Sequence of chain B:
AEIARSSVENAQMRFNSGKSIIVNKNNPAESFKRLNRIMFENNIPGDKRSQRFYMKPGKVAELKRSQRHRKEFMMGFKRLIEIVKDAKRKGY

The following describes two proteins that form a bound complex.

Sequence of chain A:
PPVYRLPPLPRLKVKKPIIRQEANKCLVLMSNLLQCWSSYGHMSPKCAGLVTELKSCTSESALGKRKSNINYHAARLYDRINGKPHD

Contacts between the two chains:
Residue R79 in chain B is in contact with residue Y4 in chain A (closest heavy-atom distance 3.8 Å).
Residue Y92 in chain B interacts with residue L81 in chain A (closest heavy-atom distance 3.6 Å).
Residue V84 in chain B is in contact with residue A78 in chain A (closest heavy-atom distance 3.5 Å).
Residue K88 in chain B contacts residue N73 in chain A (closest heavy-atom distance 3.6 Å).
Residue I81 in chain B contacts residue I74 in chain A (closest heavy-atom distance 4.3 Å).
Residue R79 in chain B is in contact with residue R5 in chain A (closest heavy-atom distance 3.1 Å).
Residue F77 in chain B contacts residue V14 in chain A (closest heavy-atom distance 3.8 Å).
Residue G76 in chain B contacts residue Y4 in chain A (closest heavy-atom distance 3.4 Å).
Residue R79 in chain B interacts with residue V3 in chain A (closest heavy-atom distance 3.6 Å).
Residue Y92 in chain B is in contact with residue R84 in chain A (closest heavy-atom distance 3.4 Å).
Residue G76 in chain B contacts residue L6 in chain A (closest heavy-atom distance 3.6 Å).
Residue M75 in chain B is in contact with residue Y4 in chain A (closest heavy-atom distance 3.4 Å).
Residue G91 in chain B contacts residue R80 in chain A (closest heavy-atom distance 4.2 Å).
Residue Y92 in chain B contacts residue R80 in chain A (closest heavy-atom distance 3.0 Å).
Residue I81 in chain B is in contact with residue L12 in chain A (closest heavy-atom distance 3.9 Å).
Residue R68 in chain B interacts with residue Y4 in chain A (closest heavy-atom distance 4.0 Å).
Residue L80 in chain B contacts residue L9 in chain A (closest heavy-atom distance 4.9 Å).
Residue V84 in chain B interacts with residue L12 in chain A (closest heavy-atom distance 3.9 Å).
Residue F77 in chain B is in contact with residue L6 in chain A (closest heavy-atom distance 3.5 Å).
Residue F77 in chain B is in contact with residue L12 in chain A (closest heavy-atom distance 3.4 Å).
Residue I81 in chain B interacts with residue V14 in chain A (closest heavy-atom distance 4.2 Å).
Residue L80 in chain B interacts with residue L6 in chain A (closest heavy-atom distance 3.5 Å).
Residue K88 in chain B contacts residue H77 in chain A (closest heavy-atom distance 3.5 Å).
Residue V84 in chain B contacts residue I74 in chain A (closest heavy-atom distance 4.6 Å).
Residue A87 in chain B interacts with residue I85 in chain A (closest heavy-atom distance 4.4 Å).
Residue E72 in chain B interacts with residue Y4 in chain A (closest heavy-atom distance 3.6 Å).
Residue R79 in chain B contacts residue I85 in chain A (closest heavy-atom distance 4.9 Å).
Residue L80 in chain B is in contact with residue Y82 in chain A (closest heavy-atom distance 3.9 Å).
Residue V84 in chain B interacts with residue H77 in chain A (closest heavy-atom distance 3.9 Å).
Residue L80 in chain B is in contact with residue I85 in chain A (closest heavy-atom distance 3.7 Å).
Residue F73 in chain B interacts with residue L9 in chain A (closest heavy-atom distance 3.5 Å).
Residue K88 in chain B interacts with residue L81 in chain A (closest heavy-atom distance 4.3 Å).
Residue F77 in chain B interacts with residue K13 in chain A (closest heavy-atom distance 3.5 Å).
Residue A87 in chain B contacts residue L81 in chain A (closest heavy-atom distance 3.5 Å).
Residue I81 in chain B interacts with residue A78 in chain A (closest heavy-atom distance 4.2 Å).
Residue I83 in chain B contacts residue I85 in chain A (closest heavy-atom distance 3.3 Å).
Residue E72 in chain B is in contact with residue L6 in chain A (closest heavy-atom distance 4.8 Å).
Residue L80 in chain B contacts residue L12 in chain A (closest heavy-atom distance 3.8 Å).
Residue F73 in chain B is in contact with residue L6 in chain A (closest heavy-atom distance 3.4 Å).
Residue V84 in chain B is in contact with residue L81 in chain A (closest heavy-atom distance 3.9 Å).
Residue F73 in chain B is in contact with residue P7 in chain A (closest heavy-atom distance 4.5 Å).
Residue V84 in chain B contacts residue I85 in chain A (closest heavy-atom distance 3.4 Å).